Sequence of protein 1:
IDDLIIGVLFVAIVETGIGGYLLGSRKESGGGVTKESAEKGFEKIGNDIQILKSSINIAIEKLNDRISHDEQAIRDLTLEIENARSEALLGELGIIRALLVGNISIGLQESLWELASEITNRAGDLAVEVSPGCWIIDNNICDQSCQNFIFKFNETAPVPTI

Residue-level contacts at the interface:
Residue Y390 in protein 2 interacts with residue T81 in protein 1 (closest heavy-atom distance 2.9 Å).
Residue V11 in protein 2 interacts with residue V17 in protein 1 (closest heavy-atom distance 2.5 Å).
Residue K2 in protein 2 is in contact with residue K30 in protein 1 (closest heavy-atom distance 3.0 Å).
Residue L7 in protein 2 is in contact with residue G10 in protein 1 (closest heavy-atom distance 3.2 Å).
Residue R398 in protein 2 contacts residue D68 in protein 1 (closest heavy-atom distance 3.0 Å).
Residue Y390 in protein 2 interacts with residue E85 in protein 1 (closest heavy-atom distance 3.2 Å).
Residue V11 in protein 2 is in contact with residue I16 in protein 1 (closest heavy-atom distance 3.2 Å).
Residue G414 in protein 2 contacts residue K56 in protein 1 (closest heavy-atom distance 3.3 Å).
Residue V11 in protein 2 interacts with residue A15 in protein 1 (closest heavy-atom distance 2.4 Å).
Residue L7 in protein 2 contacts residue G136 in protein 1 (closest heavy-atom distance 2.9 Å).
Residue I5 in protein 2 interacts with residue W138 in protein 1 (closest heavy-atom distance 3.0 Å).
Residue K4 in protein 2 is in contact with residue S28 in protein 1 (closest heavy-atom distance 3.2 Å).
Residue Q10 in protein 2 interacts with residue V17 in protein 1 (closest heavy-atom distance 3.0 Å).
Residue K9 in protein 2 interacts with residue A15 in protein 1 (closest heavy-atom distance 2.2 Å).
Residue L416 in protein 2 interacts with residue Y24 in protein 1 (closest heavy-atom distance 2.1 Å).
Residue K9 in protein 2 interacts with residue F13 in protein 1 (closest heavy-atom distance 3.1 Å).
Residue C6 in protein 2 contacts residue G27 in protein 1 (closest heavy-atom distance 2.7 Å).
Residue K4 in protein 2 interacts with residue R29 in protein 1 (closest heavy-atom distance 2.5 Å).
Residue K4 in protein 2 contacts residue I8 in protein 1 (closest heavy-atom distance 3.3 Å).
Residue Q8 in protein 2 interacts with residue L7 in protein 1 (closest heavy-atom distance 3.2 Å).
Residue Q8 in protein 2 interacts with residue I9 in protein 1 (closest heavy-atom distance 2.6 Å).
Residue T427 in protein 2 contacts residue I16 in protein 1 (closest heavy-atom distance 2.7 Å).
Residue D413 in protein 2 is in contact with residue K56 in protein 1 (closest heavy-atom distance 2.9 Å).
Residue F386 in protein 2 is in contact with residue L96 in protein 1 (closest heavy-atom distance 3.2 Å).
Residue F386 in protein 2 contacts residue L93 in protein 1 (closest heavy-atom distance 3.1 Å).
Residue F34 in protein 2 interacts with residue L66 in protein 1 (closest heavy-atom distance 3.2 Å).
Residue C332 in protein 2 is in contact with residue R78 in protein 1 (closest heavy-atom distance 3.1 Å).
Residue K2 in protein 2 interacts with residue E31 in protein 1 (closest heavy-atom distance 2.2 Å).
Residue G397 in protein 2 contacts residue H72 in protein 1 (closest heavy-atom distance 3.2 Å).
Residue R372 in protein 2 contacts residue D68 in protein 1 (closest heavy-atom distance 2.8 Å).
Residue N24 in protein 2 is in contact with residue S108 in protein 1 (closest heavy-atom distance 2.9 Å).
Residue L333 in protein 2 is in contact with residue R78 in protein 1 (closest heavy-atom distance 2.9 Å).
Residue K9 in protein 2 interacts with residue V14 in protein 1 (closest heavy-atom distance 3.1 Å).
Residue C6 in protein 2 is in contact with residue C137 in protein 1 (closest heavy-atom distance 2.0 Å).
Residue A402 in protein 2 contacts residue S89 in protein 1 (closest heavy-atom distance 3.2 Å).
Residue N12 in protein 2 contacts residue V17 in protein 1 (closest heavy-atom distance 3.1 Å).
Residue I3 in protein 2 contacts residue I140 in protein 1 (closest heavy-atom distance 2.8 Å).
Residue P336 in protein 2 interacts with residue A76 in protein 1 (closest heavy-atom distance 3.0 Å).
Residue N12 in protein 2 is in contact with residue G20 in protein 1 (closest heavy-atom distance 2.8 Å).
Residue K9 in protein 2 interacts with residue V11 in protein 1 (closest heavy-atom distance 3.2 Å).
Residue V426 in protein 2 interacts with residue I16 in protein 1 (closest heavy-atom distance 3.1 Å).
Residue C399 in protein 2 is in contact with residue I70 in protein 1 (closest heavy-atom distance 3.0 Å).
Residue P393 in protein 2 contacts residue Q75 in protein 1 (closest heavy-atom distance 3.2 Å).
Residue M33 in protein 2 is in contact with residue R100 in protein 1 (closest heavy-atom distance 3.2 Å).
Residue G397 in protein 2 is in contact with residue D73 in protein 1 (closest heavy-atom distance 2.9 Å).
Residue T425 in protein 2 is in contact with residue I16 in protein 1 (closest heavy-atom distance 3.1 Å).
Residue E1 in protein 2 interacts with residue N142 in protein 1 (closest heavy-atom distance 2.5 Å).
Residue N19 in protein 2 is in contact with residue R100 in protein 1 (closest heavy-atom distance 3.2 Å).
Residue K4 in protein 2 contacts residue D6 in protein 1 (closest heavy-atom distance 2.6 Å).
Residue Q8 in protein 2 is in contact with residue I8 in protein 1 (closest heavy-atom distance 2.7 Å).
Residue Q10 in protein 2 contacts residue K38 in protein 1 (closest heavy-atom distance 3.2 Å).
Residue T427 in protein 2 contacts residue E18 in protein 1 (closest heavy-atom distance 3.1 Å).
Residue Q10 in protein 2 contacts residue A15 in protein 1 (closest heavy-atom distance 3.1 Å).
Residue Q8 in protein 2 interacts with residue L25 in protein 1 (closest heavy-atom distance 2.9 Å).
Residue E1 in protein 2 interacts with residue I140 in protein 1 (closest heavy-atom distance 3.0 Å).
Residue R398 in protein 2 interacts with residue I70 in protein 1 (closest heavy-atom distance 2.8 Å).
Residue S13 in protein 2 is in contact with residue E18 in protein 1 (closest heavy-atom distance 2.6 Å).
Residue S420 in protein 2 interacts with residue L12 in protein 1 (closest heavy-atom distance 2.9 Å).
Residue I3 in protein 2 is in contact with residue R29 in protein 1 (closest heavy-atom distance 2.9 Å).
Residue Q10 in protein 2 contacts residue G23 in protein 1 (closest heavy-atom distance 2.9 Å).

Sequence of protein 2:
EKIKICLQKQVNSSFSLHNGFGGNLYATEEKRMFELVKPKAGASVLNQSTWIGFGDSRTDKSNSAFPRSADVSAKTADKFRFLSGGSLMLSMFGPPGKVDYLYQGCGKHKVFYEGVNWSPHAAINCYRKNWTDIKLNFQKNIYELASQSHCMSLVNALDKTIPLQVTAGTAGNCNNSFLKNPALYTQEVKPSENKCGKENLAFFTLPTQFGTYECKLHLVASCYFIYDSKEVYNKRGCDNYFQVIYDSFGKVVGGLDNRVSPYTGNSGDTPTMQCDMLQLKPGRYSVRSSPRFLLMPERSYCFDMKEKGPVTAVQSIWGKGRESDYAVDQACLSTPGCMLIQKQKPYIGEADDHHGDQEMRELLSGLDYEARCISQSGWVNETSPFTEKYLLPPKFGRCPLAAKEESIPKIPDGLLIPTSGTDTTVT

The following describes two proteins that form a bound complex.